Interface contacts:
Residue V79 in protein 1 interacts with residue G16 in protein 2 (closest heavy-atom distance 4.0 Å).
Residue L131 in protein 1 is in contact with residue I11 in protein 2 (closest heavy-atom distance 4.8 Å).
Residue F127 in protein 1 is in contact with residue G13 in protein 2 (closest heavy-atom distance 4.2 Å).
Residue Y126 in protein 1 is in contact with residue W15 in protein 2 (closest heavy-atom distance 3.1 Å).
Residue D125 in protein 1 is in contact with residue G16 in protein 2 (closest heavy-atom distance 3.4 Å).
Residue S128 in protein 1 is in contact with residue W15 in protein 2 (closest heavy-atom distance 4.8 Å).
Residue Y130 in protein 1 interacts with residue T9 in protein 2 (closest heavy-atom distance 3.7 Å).
Residue S128 in protein 1 interacts with residue V12 in protein 2 (closest heavy-atom distance 3.2 Å).
Residue T72 in protein 1 contacts residue W15 in protein 2 (closest heavy-atom distance 4.2 Å).
Residue M129 in protein 1 interacts with residue W15 in protein 2 (closest heavy-atom distance 3.7 Å).
Residue S128 in protein 1 interacts with residue I11 in protein 2 (closest heavy-atom distance 3.8 Å).
Residue M129 in protein 1 interacts with residue V12 in protein 2 (closest heavy-atom distance 2.8 Å).
Residue F104 in protein 1 is in contact with residue W15 in protein 2 (closest heavy-atom distance 3.5 Å).
Residue V80 in protein 1 contacts residue A17 in protein 2 (closest heavy-atom distance 4.9 Å).
Residue D125 in protein 1 contacts residue W15 in protein 2 (closest heavy-atom distance 4.4 Å).
Residue L106 in protein 1 is in contact with residue W15 in protein 2 (closest heavy-atom distance 4.0 Å).
Residue S132 in protein 1 is in contact with residue T9 in protein 2 (closest heavy-atom distance 4.3 Å).
Residue Y126 in protein 1 contacts residue A17 in protein 2 (closest heavy-atom distance 3.4 Å).
Residue L131 in protein 1 contacts residue V12 in protein 2 (closest heavy-atom distance 3.9 Å).
Residue V114 in protein 1 interacts with residue T9 in protein 2 (closest heavy-atom distance 4.1 Å).
Residue Y130 in protein 1 interacts with residue V10 in protein 2 (closest heavy-atom distance 3.4 Å).
Residue F127 in protein 1 interacts with residue V12 in protein 2 (closest heavy-atom distance 5.0 Å).
Residue S128 in protein 1 contacts residue P14 in protein 2 (closest heavy-atom distance 3.1 Å).
Residue V79 in protein 1 is in contact with residue A17 in protein 2 (closest heavy-atom distance 3.2 Å).
Residue Y130 in protein 1 interacts with residue I11 in protein 2 (closest heavy-atom distance 3.6 Å).
Residue D125 in protein 1 interacts with residue A17 in protein 2 (closest heavy-atom distance 2.8 Å).
Residue Y126 in protein 1 contacts residue P14 in protein 2 (closest heavy-atom distance 3.8 Å).
Residue F127 in protein 1 is in contact with residue P14 in protein 2 (closest heavy-atom distance 3.3 Å).
Residue V81 in protein 1 interacts with residue W15 in protein 2 (closest heavy-atom distance 3.7 Å).
Residue M129 in protein 1 interacts with residue I11 in protein 2 (closest heavy-atom distance 3.4 Å).
Residue S128 in protein 1 is in contact with residue G13 in protein 2 (closest heavy-atom distance 3.4 Å).
Residue T72 in protein 1 is in contact with residue G16 in protein 2 (closest heavy-atom distance 3.5 Å).
Residue V81 in protein 1 is in contact with residue G16 in protein 2 (closest heavy-atom distance 4.3 Å).
Residue M129 in protein 1 contacts residue G13 in protein 2 (closest heavy-atom distance 5.0 Å).
Residue L106 in protein 1 contacts residue V12 in protein 2 (closest heavy-atom distance 3.8 Å).
Residue V80 in protein 1 interacts with residue G16 in protein 2 (closest heavy-atom distance 5.0 Å).
Residue K117 in protein 1 is in contact with residue I11 in protein 2 (closest heavy-atom distance 4.1 Å).
Residue L131 in protein 1 interacts with residue T9 in protein 2 (closest heavy-atom distance 3.2 Å).
Residue L131 in protein 1 interacts with residue V10 in protein 2 (closest heavy-atom distance 2.9 Å).
Residue A8 in protein 1 interacts with residue T9 in protein 2 (closest heavy-atom distance 3.7 Å).
Residue Y126 in protein 1 contacts residue G16 in protein 2 (closest heavy-atom distance 4.1 Å).
Residue F127 in protein 1 is in contact with residue W15 in protein 2 (closest heavy-atom distance 2.9 Å).
Residue M129 in protein 1 contacts residue V10 in protein 2 (closest heavy-atom distance 4.0 Å).

The following describes two proteins that form a bound complex.

Sequence of protein 1:
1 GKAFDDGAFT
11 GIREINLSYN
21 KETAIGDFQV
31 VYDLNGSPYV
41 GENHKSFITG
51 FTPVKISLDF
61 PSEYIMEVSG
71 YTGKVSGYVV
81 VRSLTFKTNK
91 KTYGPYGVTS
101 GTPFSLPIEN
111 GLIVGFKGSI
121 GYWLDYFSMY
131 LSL

Sequence of protein 2:
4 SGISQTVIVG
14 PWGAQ